Interface contacts:
Residue G16 in protein 2 contacts residue C18 in protein 1 (closest heavy-atom distance 2.7 Å).
Residue W15 in protein 2 is in contact with residue C19 in protein 1 (closest heavy-atom distance 3.6 Å).
Residue C19 in protein 2 is in contact with residue W15 in protein 1 (closest heavy-atom distance 3.5 Å).
Residue R4 in protein 2 is in contact with residue R4 in protein 1 (closest heavy-atom distance 3.0 Å).
Residue V14 in protein 2 contacts residue C18 in protein 1 (closest heavy-atom distance 4.0 Å).
Residue V14 in protein 2 interacts with residue C19 in protein 1 (closest heavy-atom distance 3.7 Å).
Residue C28 in protein 2 is in contact with residue V14 in protein 1 (closest heavy-atom distance 3.6 Å).
Residue C29 in protein 2 is in contact with residue V14 in protein 1 (closest heavy-atom distance 3.7 Å).
Residue V14 in protein 2 contacts residue T21 in protein 1 (closest heavy-atom distance 3.8 Å).
Residue H3 in protein 2 is in contact with residue R4 in protein 1 (closest heavy-atom distance 3.4 Å).
Residue V14 in protein 2 interacts with residue A30 in protein 1 (closest heavy-atom distance 3.4 Å).
Residue C28 in protein 2 contacts residue W15 in protein 1 (closest heavy-atom distance 3.5 Å).
Residue A30 in protein 2 interacts with residue V14 in protein 1 (closest heavy-atom distance 3.6 Å).
Residue L23 in protein 2 contacts residue W15 in protein 1 (closest heavy-atom distance 4.2 Å).
Residue L20 in protein 2 contacts residue S8 in protein 1 (closest heavy-atom distance 4.1 Å).
Residue S8 in protein 2 interacts with residue L20 in protein 1 (closest heavy-atom distance 3.8 Å).
Residue W15 in protein 2 contacts residue C18 in protein 1 (closest heavy-atom distance 3.3 Å).
Residue V14 in protein 2 contacts residue C28 in protein 1 (closest heavy-atom distance 3.6 Å).
Residue G16 in protein 2 is in contact with residue L20 in protein 1 (closest heavy-atom distance 3.8 Å).
Residue C18 in protein 2 contacts residue G16 in protein 1 (closest heavy-atom distance 2.7 Å).
Residue V14 in protein 2 contacts residue L20 in protein 1 (closest heavy-atom distance 2.8 Å).
Residue W15 in protein 2 is in contact with residue Q7 in protein 1 (closest heavy-atom distance 4.0 Å).
Residue P5 in protein 2 is in contact with residue H3 in protein 1 (closest heavy-atom distance 4.2 Å).
Residue C19 in protein 2 interacts with residue V14 in protein 1 (closest heavy-atom distance 3.7 Å).
Residue C18 in protein 2 interacts with residue W15 in protein 1 (closest heavy-atom distance 3.3 Å).
Residue Q7 in protein 2 contacts residue C18 in protein 1 (closest heavy-atom distance 4.3 Å).
Residue W15 in protein 2 contacts residue C28 in protein 1 (closest heavy-atom distance 3.4 Å).
Residue H3 in protein 2 interacts with residue C6 in protein 1 (closest heavy-atom distance 4.2 Å).
Residue W15 in protein 2 interacts with residue K17 in protein 1 (closest heavy-atom distance 3.6 Å).
Residue C6 in protein 2 is in contact with residue L20 in protein 1 (closest heavy-atom distance 3.5 Å).
Residue C18 in protein 2 interacts with residue K17 in protein 1 (closest heavy-atom distance 3.5 Å).
Residue L20 in protein 2 contacts residue R13 in protein 1 (closest heavy-atom distance 3.5 Å).
Residue W15 in protein 2 contacts residue L20 in protein 1 (closest heavy-atom distance 4.0 Å).
Residue R4 in protein 2 interacts with residue H3 in protein 1 (closest heavy-atom distance 3.3 Å).
Residue C6 in protein 2 contacts residue C18 in protein 1 (closest heavy-atom distance 2.0 Å).
Residue C6 in protein 2 contacts residue R4 in protein 1 (closest heavy-atom distance 3.7 Å).
Residue K17 in protein 2 is in contact with residue W15 in protein 1 (closest heavy-atom distance 3.6 Å).
Residue V2 in protein 2 contacts residue P5 in protein 1 (closest heavy-atom distance 3.4 Å).
Residue W15 in protein 2 contacts residue T26 in protein 1 (closest heavy-atom distance 4.2 Å).
Residue G16 in protein 2 is in contact with residue G16 in protein 1 (closest heavy-atom distance 4.2 Å).
Residue R4 in protein 2 contacts residue C6 in protein 1 (closest heavy-atom distance 3.8 Å).
Residue C18 in protein 2 interacts with residue C18 in protein 1 (closest heavy-atom distance 3.7 Å).
Residue L20 in protein 2 is in contact with residue W15 in protein 1 (closest heavy-atom distance 3.9 Å).
Residue Q7 in protein 2 contacts residue W15 in protein 1 (closest heavy-atom distance 3.4 Å).
Residue V14 in protein 2 is in contact with residue C29 in protein 1 (closest heavy-atom distance 3.5 Å).
Residue K17 in protein 2 interacts with residue G16 in protein 1 (closest heavy-atom distance 3.4 Å).
Residue C6 in protein 2 interacts with residue C19 in protein 1 (closest heavy-atom distance 4.2 Å).
Residue L20 in protein 2 is in contact with residue G16 in protein 1 (closest heavy-atom distance 3.7 Å).
Residue L20 in protein 2 contacts residue V14 in protein 1 (closest heavy-atom distance 2.7 Å).
Residue C18 in protein 2 contacts residue C6 in protein 1 (closest heavy-atom distance 2.0 Å).
Residue L20 in protein 2 is in contact with residue C6 in protein 1 (closest heavy-atom distance 3.6 Å).
Residue W15 in protein 2 contacts residue L23 in protein 1 (closest heavy-atom distance 4.0 Å).
Residue K17 in protein 2 interacts with residue C18 in protein 1 (closest heavy-atom distance 3.5 Å).
Residue H3 in protein 2 contacts residue P5 in protein 1 (closest heavy-atom distance 4.1 Å).
Residue R13 in protein 2 contacts residue L20 in protein 1 (closest heavy-atom distance 3.7 Å).
Residue T21 in protein 2 is in contact with residue V14 in protein 1 (closest heavy-atom distance 3.8 Å).
Residue H3 in protein 2 interacts with residue H3 in protein 1 (closest heavy-atom distance 4.2 Å).
Residue G16 in protein 2 interacts with residue K17 in protein 1 (closest heavy-atom distance 3.5 Å).
Residue V2 in protein 2 interacts with residue C6 in protein 1 (closest heavy-atom distance 2.9 Å).
Residue C18 in protein 2 interacts with residue V14 in protein 1 (closest heavy-atom distance 3.9 Å).

Sequence of protein 1:
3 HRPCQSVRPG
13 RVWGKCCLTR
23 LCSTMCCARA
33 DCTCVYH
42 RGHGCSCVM

Sequence of protein 2:
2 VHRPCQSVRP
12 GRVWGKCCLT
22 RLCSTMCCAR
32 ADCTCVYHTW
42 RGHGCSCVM

The following describes two proteins that form a bound complex.